Residue-level contacts at the interface:
Residue N10 in the first protein is in contact with residue A279 in the second protein (closest heavy-atom distance 3.2 Å).
Residue L81 in the first protein contacts residue N139 in the second protein (closest heavy-atom distance 3.3 Å).
Residue W80 in the first protein interacts with residue N139 in the second protein (closest heavy-atom distance 2.9 Å).
Residue P16 in the first protein interacts with residue T111 in the second protein (closest heavy-atom distance 2.9 Å).
Residue N139 in the first protein is in contact with residue L81 in the second protein (closest heavy-atom distance 3.3 Å).
Residue M26 in the first protein interacts with residue G83 in the second protein (closest heavy-atom distance 3.4 Å).
Residue K93 in the first protein is in contact with residue F14 in the second protein (closest heavy-atom distance 3.5 Å).
Residue S127 in the first protein is in contact with residue S123 in the second protein (closest heavy-atom distance 3.4 Å).
Residue D107 in the first protein is in contact with residue R29 in the second protein (closest heavy-atom distance 2.9 Å).
Residue E25 in the first protein contacts residue Y112 in the second protein (closest heavy-atom distance 2.6 Å).
Residue Y7 in the first protein interacts with residue Q264 in the second protein (closest heavy-atom distance 2.6 Å).
Residue H117 in the first protein contacts residue N139 in the second protein (closest heavy-atom distance 3.0 Å).
Residue N139 in the first protein is in contact with residue H117 in the second protein (closest heavy-atom distance 3.0 Å).
Residue R29 in the first protein interacts with residue D107 in the second protein (closest heavy-atom distance 2.9 Å).
Residue P254 in the first protein interacts with residue V22 in the second protein (closest heavy-atom distance 3.4 Å).
Residue S127 in the first protein is in contact with residue T124 in the second protein (closest heavy-atom distance 2.6 Å).
Residue N139 in the first protein interacts with residue W80 in the second protein (closest heavy-atom distance 2.9 Å).
Residue L130 in the first protein is in contact with residue K116 in the second protein (closest heavy-atom distance 3.0 Å).
Residue I17 in the first protein is in contact with residue N219 in the second protein (closest heavy-atom distance 2.8 Å).
Residue L137 in the first protein is in contact with residue H117 in the second protein (closest heavy-atom distance 3.0 Å).
Residue G83 in the first protein is in contact with residue M26 in the second protein (closest heavy-atom distance 3.4 Å).
Residue F14 in the first protein interacts with residue D223 in the second protein (closest heavy-atom distance 2.9 Å).
Residue N10 in the first protein contacts residue I280 in the second protein (closest heavy-atom distance 3.4 Å).
Residue H117 in the first protein interacts with residue L137 in the second protein (closest heavy-atom distance 3.0 Å).
Residue R92 in the first protein contacts residue D15 in the second protein (closest heavy-atom distance 2.9 Å).
Residue N219 in the first protein interacts with residue I17 in the second protein (closest heavy-atom distance 2.8 Å).
Residue K116 in the first protein is in contact with residue R132 in the second protein (closest heavy-atom distance 2.9 Å).
Residue Q264 in the first protein interacts with residue Y7 in the second protein (closest heavy-atom distance 2.6 Å).
Residue D223 in the first protein interacts with residue F14 in the second protein (closest heavy-atom distance 2.9 Å).
Residue F14 in the first protein interacts with residue G257 in the second protein (closest heavy-atom distance 3.4 Å).
Residue E19 in the first protein is in contact with residue M218 in the second protein (closest heavy-atom distance 2.9 Å).
Residue A279 in the first protein contacts residue N10 in the second protein (closest heavy-atom distance 3.2 Å).
Residue D15 in the first protein interacts with residue K93 in the second protein (closest heavy-atom distance 2.8 Å).
Residue K93 in the first protein is in contact with residue D15 in the second protein (closest heavy-atom distance 2.8 Å).
Residue G257 in the first protein contacts residue F14 in the second protein (closest heavy-atom distance 3.4 Å).
Residue S87 in the first protein is in contact with residue Y30 in the second protein (closest heavy-atom distance 3.4 Å).
Residue F14 in the first protein contacts residue R92 in the second protein (closest heavy-atom distance 3.4 Å).
Residue W80 in the first protein is in contact with residue V73 in the second protein (closest heavy-atom distance 3.4 Å).
Residue Q109 in the first protein is in contact with residue E25 in the second protein (closest heavy-atom distance 2.8 Å).
Residue V22 in the first protein is in contact with residue P254 in the second protein (closest heavy-atom distance 3.4 Å).
Residue Y112 in the first protein is in contact with residue E25 in the second protein (closest heavy-atom distance 2.6 Å).
Residue T111 in the first protein is in contact with residue P16 in the second protein (closest heavy-atom distance 2.9 Å).
Residue D15 in the first protein interacts with residue R92 in the second protein (closest heavy-atom distance 2.9 Å).
Residue V73 in the first protein interacts with residue W80 in the second protein (closest heavy-atom distance 3.4 Å).
Residue R92 in the first protein contacts residue F14 in the second protein (closest heavy-atom distance 3.4 Å).
Residue R132 in the first protein interacts with residue K116 in the second protein (closest heavy-atom distance 2.9 Å).
Residue K136 in the first protein is in contact with residue S87 in the second protein (closest heavy-atom distance 2.9 Å).
Residue S123 in the first protein is in contact with residue S127 in the second protein (closest heavy-atom distance 3.4 Å).
Residue A258 in the first protein interacts with residue F14 in the second protein (closest heavy-atom distance 3.4 Å).
Residue E25 in the first protein contacts residue Q109 in the second protein (closest heavy-atom distance 2.8 Å).
Residue M218 in the first protein contacts residue E19 in the second protein (closest heavy-atom distance 2.9 Å).
Residue S87 in the first protein contacts residue K136 in the second protein (closest heavy-atom distance 2.9 Å).
Residue Y7 in the first protein interacts with residue I261 in the second protein (closest heavy-atom distance 3.5 Å).
Residue K116 in the first protein is in contact with residue L130 in the second protein (closest heavy-atom distance 3.0 Å).
Residue F14 in the first protein contacts residue A258 in the second protein (closest heavy-atom distance 3.4 Å).
Residue F14 in the first protein contacts residue K93 in the second protein (closest heavy-atom distance 3.5 Å).
Residue T124 in the first protein contacts residue S127 in the second protein (closest heavy-atom distance 2.6 Å).
Residue I280 in the first protein is in contact with residue N10 in the second protein (closest heavy-atom distance 3.4 Å).
Residue Y30 in the first protein is in contact with residue S87 in the second protein (closest heavy-atom distance 3.4 Å).
Residue S74 in the first protein contacts residue S74 in the second protein (closest heavy-atom distance 3.1 Å).

The following describes two proteins that form a bound complex.

Sequence of the second protein:
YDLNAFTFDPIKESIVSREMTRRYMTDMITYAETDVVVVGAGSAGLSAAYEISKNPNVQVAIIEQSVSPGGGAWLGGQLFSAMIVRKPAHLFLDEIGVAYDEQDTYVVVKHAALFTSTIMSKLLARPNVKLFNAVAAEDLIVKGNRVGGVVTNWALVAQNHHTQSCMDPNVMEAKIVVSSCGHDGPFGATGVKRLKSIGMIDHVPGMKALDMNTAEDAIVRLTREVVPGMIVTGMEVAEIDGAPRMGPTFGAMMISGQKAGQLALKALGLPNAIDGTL

Sequence of the first protein:
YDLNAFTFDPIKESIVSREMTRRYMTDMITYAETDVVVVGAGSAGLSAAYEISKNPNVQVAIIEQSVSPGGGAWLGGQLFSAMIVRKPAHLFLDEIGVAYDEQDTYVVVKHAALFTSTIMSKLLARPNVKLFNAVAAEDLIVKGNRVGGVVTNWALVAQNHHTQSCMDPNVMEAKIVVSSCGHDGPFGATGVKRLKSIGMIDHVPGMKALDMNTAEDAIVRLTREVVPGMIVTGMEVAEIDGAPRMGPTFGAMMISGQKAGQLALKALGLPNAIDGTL